Sequence of protein 1:
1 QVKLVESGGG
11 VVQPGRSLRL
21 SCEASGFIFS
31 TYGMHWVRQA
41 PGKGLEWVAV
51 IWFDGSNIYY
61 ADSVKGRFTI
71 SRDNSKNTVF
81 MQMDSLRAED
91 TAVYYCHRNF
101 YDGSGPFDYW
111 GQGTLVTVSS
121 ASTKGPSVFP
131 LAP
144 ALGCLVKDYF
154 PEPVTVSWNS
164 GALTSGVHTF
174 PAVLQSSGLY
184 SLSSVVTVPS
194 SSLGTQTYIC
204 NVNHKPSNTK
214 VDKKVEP

Contacts between the two chains:
Residue W52 in protein 1 is in contact with residue P104 in protein 2 (closest heavy-atom distance 4.3 Å).
Residue Y32 in protein 1 contacts residue N105 in protein 2 (closest heavy-atom distance 4.8 Å).
Residue N99 in protein 1 contacts residue N105 in protein 2 (closest heavy-atom distance 4.7 Å).
Residue Y101 in protein 1 contacts residue V106 in protein 2 (closest heavy-atom distance 3.9 Å).
Residue G103 in protein 1 is in contact with residue D107 in protein 2 (closest heavy-atom distance 5.0 Å).
Residue D102 in protein 1 is in contact with residue D107 in protein 2 (closest heavy-atom distance 2.8 Å).
Residue Y101 in protein 1 interacts with residue N105 in protein 2 (closest heavy-atom distance 3.5 Å).
Residue Y32 in protein 1 is in contact with residue D107 in protein 2 (closest heavy-atom distance 4.2 Å).
Residue Y32 in protein 1 contacts residue V106 in protein 2 (closest heavy-atom distance 4.7 Å).
Residue Y101 in protein 1 is in contact with residue D107 in protein 2 (closest heavy-atom distance 4.2 Å).
Residue F100 in protein 1 contacts residue N105 in protein 2 (closest heavy-atom distance 4.1 Å).
Residue Y32 in protein 1 is in contact with residue P104 in protein 2 (closest heavy-atom distance 4.0 Å).

This data describes a binding interaction between two proteins.

Sequence of protein 2:
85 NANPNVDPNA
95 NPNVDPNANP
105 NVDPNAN